Sequence of the first protein:
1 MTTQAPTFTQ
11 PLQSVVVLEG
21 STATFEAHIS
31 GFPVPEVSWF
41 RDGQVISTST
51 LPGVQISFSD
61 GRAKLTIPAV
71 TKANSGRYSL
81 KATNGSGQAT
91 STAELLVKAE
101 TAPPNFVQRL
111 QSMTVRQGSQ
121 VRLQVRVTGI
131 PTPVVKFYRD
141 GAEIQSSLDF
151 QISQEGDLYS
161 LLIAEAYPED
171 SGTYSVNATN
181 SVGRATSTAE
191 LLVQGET

Residue-level contacts at the interface:
Residue A93 in the first protein interacts with residue G37 in the second protein (closest heavy-atom distance 3.3 Å).
Residue E94 in the first protein interacts with residue R33 in the second protein (closest heavy-atom distance 2.5 Å).
Residue G87 in the first protein is in contact with residue E43 in the second protein (closest heavy-atom distance 3.2 Å).
Residue S112 in the first protein is in contact with residue E19 in the second protein (closest heavy-atom distance 3.0 Å).
Residue E100 in the first protein is in contact with residue Y85 in the second protein (closest heavy-atom distance 2.9 Å).
Residue V182 in the first protein contacts residue W25 in the second protein (closest heavy-atom distance 3.5 Å).
Residue T101 in the first protein interacts with residue R63 in the second protein (closest heavy-atom distance 3.2 Å).
Residue V16 in the first protein interacts with residue I73 in the second protein (closest heavy-atom distance 3.6 Å).
Residue T90 in the first protein contacts residue L40 in the second protein (closest heavy-atom distance 3.0 Å).
Residue P103 in the first protein contacts residue S64 in the second protein (closest heavy-atom distance 3.1 Å).
Residue A89 in the first protein is in contact with residue H41 in the second protein (closest heavy-atom distance 3.4 Å).
Residue P103 in the first protein interacts with residue P65 in the second protein (closest heavy-atom distance 3.6 Å).
Residue N105 in the first protein contacts residue P65 in the second protein (closest heavy-atom distance 3.5 Å).
Residue A5 in the first protein contacts residue D44 in the second protein (closest heavy-atom distance 3.5 Å).
Residue K98 in the first protein is in contact with residue V61 in the second protein (closest heavy-atom distance 3.6 Å).
Residue S21 in the first protein is in contact with residue Y85 in the second protein (closest heavy-atom distance 3.6 Å).
Residue A102 in the first protein is in contact with residue S64 in the second protein (closest heavy-atom distance 3.5 Å).
Residue T188 in the first protein is in contact with residue E19 in the second protein (closest heavy-atom distance 3.4 Å).
Residue S91 in the first protein interacts with residue S39 in the second protein (closest heavy-atom distance 3.4 Å).
Residue L18 in the first protein interacts with residue Y81 in the second protein (closest heavy-atom distance 3.3 Å).
Residue T3 in the first protein is in contact with residue Q46 in the second protein (closest heavy-atom distance 2.6 Å).
Residue S86 in the first protein interacts with residue Q46 in the second protein (closest heavy-atom distance 3.0 Å).
Residue E190 in the first protein interacts with residue R18 in the second protein (closest heavy-atom distance 3.1 Å).
Residue F8 in the first protein contacts residue E42 in the second protein (closest heavy-atom distance 2.9 Å).
Residue G87 in the first protein interacts with residue T45 in the second protein (closest heavy-atom distance 3.3 Å).
Residue T188 in the first protein interacts with residue A20 in the second protein (closest heavy-atom distance 2.9 Å).
Residue A102 in the first protein is in contact with residue L67 in the second protein (closest heavy-atom distance 3.3 Å).
Residue Q13 in the first protein is in contact with residue I73 in the second protein (closest heavy-atom distance 3.6 Å).
Residue G20 in the first protein is in contact with residue Y85 in the second protein (closest heavy-atom distance 3.5 Å).
Residue Q88 in the first protein contacts residue E43 in the second protein (closest heavy-atom distance 2.7 Å).
Residue Q111 in the first protein contacts residue E19 in the second protein (closest heavy-atom distance 3.4 Å).
Residue T90 in the first protein is in contact with residue H41 in the second protein (closest heavy-atom distance 2.7 Å).
Residue P103 in the first protein contacts residue W25 in the second protein (closest heavy-atom distance 3.5 Å).
Residue E100 in the first protein contacts residue L83 in the second protein (closest heavy-atom distance 3.4 Å).
Residue S112 in the first protein interacts with residue R17 in the second protein (closest heavy-atom distance 2.5 Å).
Residue T92 in the first protein interacts with residue S39 in the second protein (closest heavy-atom distance 2.7 Å).
Residue V182 in the first protein interacts with residue K26 in the second protein (closest heavy-atom distance 3.6 Å).
Residue R109 in the first protein is in contact with residue F21 in the second protein (closest heavy-atom distance 3.4 Å).
Residue Q88 in the first protein is in contact with residue E42 in the second protein (closest heavy-atom distance 3.4 Å).
Residue Q13 in the first protein is in contact with residue R76 in the second protein (closest heavy-atom distance 2.4 Å).
Residue G183 in the first protein contacts residue E24 in the second protein (closest heavy-atom distance 3.2 Å).
Residue T92 in the first protein interacts with residue S38 in the second protein (closest heavy-atom distance 3.1 Å).
Residue S86 in the first protein interacts with residue T45 in the second protein (closest heavy-atom distance 2.8 Å).
Residue L96 in the first protein is in contact with residue R33 in the second protein (closest heavy-atom distance 3.4 Å).
Residue L96 in the first protein is in contact with residue V59 in the second protein (closest heavy-atom distance 3.6 Å).
Residue S86 in the first protein is in contact with residue D44 in the second protein (closest heavy-atom distance 3.5 Å).
Residue E100 in the first protein is in contact with residue P84 in the second protein (closest heavy-atom distance 3.6 Å).
Residue T7 in the first protein is in contact with residue E42 in the second protein (closest heavy-atom distance 2.8 Å).
Residue R184 in the first protein is in contact with residue E24 in the second protein (closest heavy-atom distance 3.0 Å).
Residue F8 in the first protein is in contact with residue L40 in the second protein (closest heavy-atom distance 3.4 Å).
Residue T186 in the first protein interacts with residue W22 in the second protein (closest heavy-atom distance 2.8 Å).
Residue A185 in the first protein contacts residue W22 in the second protein (closest heavy-atom distance 3.3 Å).
Residue R109 in the first protein contacts residue E12 in the second protein (closest heavy-atom distance 2.4 Å).
Residue R184 in the first protein interacts with residue A23 in the second protein (closest heavy-atom distance 3.4 Å).
Residue G20 in the first protein interacts with residue R87 in the second protein (closest heavy-atom distance 3.6 Å).
Residue T101 in the first protein contacts residue L83 in the second protein (closest heavy-atom distance 3.2 Å).
Residue E94 in the first protein is in contact with residue G37 in the second protein (closest heavy-atom distance 3.2 Å).
Residue R77 in the first protein contacts residue E36 in the second protein (closest heavy-atom distance 3.3 Å).
Residue L18 in the first protein interacts with residue Y85 in the second protein (closest heavy-atom distance 3.5 Å).
Residue T186 in the first protein contacts residue F21 in the second protein (closest heavy-atom distance 3.0 Å).

Sequence of the second protein:
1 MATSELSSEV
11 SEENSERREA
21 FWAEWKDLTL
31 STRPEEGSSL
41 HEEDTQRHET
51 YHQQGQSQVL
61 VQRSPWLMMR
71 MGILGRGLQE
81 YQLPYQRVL

This data describes a binding interaction between two proteins.